Sequence of chain B:
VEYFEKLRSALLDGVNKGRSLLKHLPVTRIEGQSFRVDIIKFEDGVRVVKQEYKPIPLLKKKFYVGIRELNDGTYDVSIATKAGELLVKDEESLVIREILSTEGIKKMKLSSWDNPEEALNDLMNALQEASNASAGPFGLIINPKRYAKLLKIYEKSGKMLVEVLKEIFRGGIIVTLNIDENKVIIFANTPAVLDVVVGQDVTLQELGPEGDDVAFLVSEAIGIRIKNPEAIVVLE

Residue-level contacts at the interface:
Residue N241 in chain A interacts with residue K198 in chain B (closest heavy-atom distance 2.9 Å).
Residue V155 in chain A contacts residue K171 in chain B (closest heavy-atom distance 2.9 Å).
Residue R145 in chain A is in contact with residue E178 in chain B (closest heavy-atom distance 3.9 Å).
Residue I149 in chain A interacts with residue I188 in chain B (closest heavy-atom distance 3.7 Å).
Residue E264 in chain A interacts with residue I262 in chain B (closest heavy-atom distance 4.3 Å).
Residue V155 in chain A contacts residue A192 in chain B (closest heavy-atom distance 4.0 Å).
Residue Q237 in chain A interacts with residue N252 in chain B (closest heavy-atom distance 4.3 Å).
Residue Y263 in chain A contacts residue L260 in chain B (closest heavy-atom distance 2.9 Å).
Residue S243 in chain A contacts residue E194 in chain B (closest heavy-atom distance 3.5 Å).
Residue S266 in chain A interacts with residue G267 in chain B (closest heavy-atom distance 4.2 Å).
Residue T299 in chain A interacts with residue K126 in chain B (closest heavy-atom distance 3.7 Å).
Residue G245 in chain A contacts residue E194 in chain B (closest heavy-atom distance 4.1 Å).
Residue N230 in chain A interacts with residue K261 in chain B (closest heavy-atom distance 3.8 Å).
Residue A244 in chain A interacts with residue K126 in chain B (closest heavy-atom distance 3.8 Å).
Residue Q237 in chain A is in contact with residue K254 in chain B (closest heavy-atom distance 3.4 Å).
Residue N241 in chain A interacts with residue L286 in chain B (closest heavy-atom distance 4.0 Å).
Residue E226 in chain A contacts residue K261 in chain B (closest heavy-atom distance 3.8 Å).
Residue E264 in chain A contacts residue E272 in chain B (closest heavy-atom distance 3.8 Å).
Residue A244 in chain A interacts with residue G127 in chain B (closest heavy-atom distance 4.0 Å).
Residue Q237 in chain A is in contact with residue E290 in chain B (closest heavy-atom distance 3.7 Å).
Residue Y263 in chain A interacts with residue I262 in chain B (closest heavy-atom distance 3.8 Å).
Residue E264 in chain A interacts with residue M269 in chain B (closest heavy-atom distance 3.1 Å).
Residue N337 in chain A is in contact with residue K191 in chain B (closest heavy-atom distance 3.7 Å).
Residue R145 in chain A interacts with residue T183 in chain B (closest heavy-atom distance 2.6 Å).
Residue V155 in chain A contacts residue F172 in chain B (closest heavy-atom distance 3.0 Å).
Residue D153 in chain A is in contact with residue Y173 in chain B (closest heavy-atom distance 3.4 Å).
Residue K336 in chain A is in contact with residue D185 in chain B (closest heavy-atom distance 3.2 Å).
Residue V155 in chain A contacts residue I188 in chain B (closest heavy-atom distance 3.7 Å).
Residue A242 in chain A interacts with residue K191 in chain B (closest heavy-atom distance 3.3 Å).
Residue I277 in chain A interacts with residue L260 in chain B (closest heavy-atom distance 3.7 Å).
Residue E264 in chain A is in contact with residue K268 in chain B (closest heavy-atom distance 3.9 Å).
Residue G154 in chain A contacts residue K171 in chain B (closest heavy-atom distance 3.2 Å).
Residue D153 in chain A is in contact with residue K171 in chain B (closest heavy-atom distance 3.6 Å).
Residue I149 in chain A interacts with residue S187 in chain B (closest heavy-atom distance 4.1 Å).
Residue G245 in chain A interacts with residue K126 in chain B (closest heavy-atom distance 3.7 Å).
Residue L229 in chain A contacts residue L260 in chain B (closest heavy-atom distance 4.1 Å).
Residue A242 in chain A is in contact with residue E194 in chain B (closest heavy-atom distance 3.6 Å).
Residue K268 in chain A is in contact with residue E272 in chain B (closest heavy-atom distance 4.2 Å).
Residue V155 in chain A interacts with residue K191 in chain B (closest heavy-atom distance 4.2 Å).
Residue G154 in chain A contacts residue Y173 in chain B (closest heavy-atom distance 4.3 Å).
Residue V157 in chain A interacts with residue I188 in chain B (closest heavy-atom distance 4.2 Å).
Residue Y263 in chain A contacts residue K261 in chain B (closest heavy-atom distance 3.5 Å).
Residue K268 in chain A interacts with residue M269 in chain B (closest heavy-atom distance 4.3 Å).
Residue K336 in chain A interacts with residue S187 in chain B (closest heavy-atom distance 4.3 Å).
Residue V155 in chain A contacts residue Y173 in chain B (closest heavy-atom distance 3.1 Å).
Residue A301 in chain A interacts with residue S187 in chain B (closest heavy-atom distance 3.6 Å).
Residue P246 in chain A contacts residue K126 in chain B (closest heavy-atom distance 3.6 Å).
Residue E264 in chain A is in contact with residue G267 in chain B (closest heavy-atom distance 3.8 Å).
Residue F151 in chain A contacts residue K170 in chain B (closest heavy-atom distance 3.8 Å).
Residue D147 in chain A contacts residue D185 in chain B (closest heavy-atom distance 4.1 Å).
Residue A244 in chain A interacts with residue E194 in chain B (closest heavy-atom distance 3.4 Å).
Residue K265 in chain A interacts with residue G267 in chain B (closest heavy-atom distance 3.0 Å).
Residue S240 in chain A interacts with residue L286 in chain B (closest heavy-atom distance 3.5 Å).
Residue N234 in chain A contacts residue K254 in chain B (closest heavy-atom distance 4.3 Å).
Residue V273 in chain A interacts with residue M269 in chain B (closest heavy-atom distance 3.9 Å).
Residue Q160 in chain A interacts with residue E178 in chain B (closest heavy-atom distance 3.5 Å).
Residue R156 in chain A is in contact with residue Y173 in chain B (closest heavy-atom distance 2.9 Å).
Residue M233 in chain A is in contact with residue L260 in chain B (closest heavy-atom distance 3.8 Å).
Residue Q237 in chain A contacts residue P253 in chain B (closest heavy-atom distance 3.9 Å).
Residue Y263 in chain A contacts residue M269 in chain B (closest heavy-atom distance 3.7 Å).

These two protein chains interact to form a complex.

Sequence of chain A:
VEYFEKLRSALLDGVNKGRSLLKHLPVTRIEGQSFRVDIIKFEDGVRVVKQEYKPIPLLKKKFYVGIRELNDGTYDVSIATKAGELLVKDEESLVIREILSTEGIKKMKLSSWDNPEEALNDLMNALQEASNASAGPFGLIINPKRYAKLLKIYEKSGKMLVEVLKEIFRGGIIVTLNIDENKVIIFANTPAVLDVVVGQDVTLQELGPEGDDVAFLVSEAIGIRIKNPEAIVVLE